Sequence of protein 1:
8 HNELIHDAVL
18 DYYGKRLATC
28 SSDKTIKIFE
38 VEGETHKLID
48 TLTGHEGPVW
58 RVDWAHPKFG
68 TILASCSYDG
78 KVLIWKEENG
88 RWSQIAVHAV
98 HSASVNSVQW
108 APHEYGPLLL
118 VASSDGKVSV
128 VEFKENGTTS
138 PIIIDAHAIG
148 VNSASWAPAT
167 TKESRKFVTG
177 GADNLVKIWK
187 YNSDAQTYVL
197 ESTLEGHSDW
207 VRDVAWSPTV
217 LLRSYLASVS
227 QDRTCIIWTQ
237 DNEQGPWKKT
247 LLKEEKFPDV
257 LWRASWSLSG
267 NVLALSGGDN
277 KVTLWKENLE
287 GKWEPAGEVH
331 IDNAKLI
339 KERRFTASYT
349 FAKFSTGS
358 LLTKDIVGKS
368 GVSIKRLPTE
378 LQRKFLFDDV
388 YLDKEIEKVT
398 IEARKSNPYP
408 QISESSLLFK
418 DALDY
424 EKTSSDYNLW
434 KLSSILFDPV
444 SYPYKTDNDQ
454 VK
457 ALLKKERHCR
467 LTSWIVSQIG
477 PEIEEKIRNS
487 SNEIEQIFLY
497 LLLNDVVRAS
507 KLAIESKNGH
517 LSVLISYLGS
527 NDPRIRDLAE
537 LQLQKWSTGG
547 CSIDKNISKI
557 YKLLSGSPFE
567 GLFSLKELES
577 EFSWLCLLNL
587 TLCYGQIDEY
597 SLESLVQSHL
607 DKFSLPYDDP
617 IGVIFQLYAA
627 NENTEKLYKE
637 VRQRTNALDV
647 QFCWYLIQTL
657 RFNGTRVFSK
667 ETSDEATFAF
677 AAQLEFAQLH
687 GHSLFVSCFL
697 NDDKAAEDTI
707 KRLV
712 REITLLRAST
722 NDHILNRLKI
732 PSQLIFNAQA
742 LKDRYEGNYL

Sequence of protein 2:
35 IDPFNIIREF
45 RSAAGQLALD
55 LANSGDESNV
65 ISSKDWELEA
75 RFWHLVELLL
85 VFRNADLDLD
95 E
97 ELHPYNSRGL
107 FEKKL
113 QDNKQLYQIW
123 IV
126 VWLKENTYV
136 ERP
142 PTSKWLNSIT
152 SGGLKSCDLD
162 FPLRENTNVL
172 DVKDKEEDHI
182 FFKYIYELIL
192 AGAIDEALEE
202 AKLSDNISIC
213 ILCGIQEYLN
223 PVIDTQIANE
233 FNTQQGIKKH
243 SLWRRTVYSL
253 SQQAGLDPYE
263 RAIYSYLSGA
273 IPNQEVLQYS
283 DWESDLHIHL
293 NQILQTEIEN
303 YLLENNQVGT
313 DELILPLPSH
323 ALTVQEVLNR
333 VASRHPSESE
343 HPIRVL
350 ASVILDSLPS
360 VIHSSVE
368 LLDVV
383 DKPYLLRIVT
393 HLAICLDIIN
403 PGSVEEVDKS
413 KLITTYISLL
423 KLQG

Residue-level contacts at the interface:
Residue V519 in protein 1 interacts with residue W245 in protein 2 (closest heavy-atom distance 3.4 Å).
Residue Y557 in protein 1 contacts residue S209 in protein 2 (closest heavy-atom distance 3.2 Å).
Residue Y523 in protein 1 contacts residue I239 in protein 2 (closest heavy-atom distance 3.4 Å).
Residue H516 in protein 1 contacts residue Y266 in protein 2 (closest heavy-atom distance 3.4 Å).
Residue K507 in protein 1 is in contact with residue I316 in protein 2 (closest heavy-atom distance 3.4 Å).
Residue S518 in protein 1 is in contact with residue T248 in protein 2 (closest heavy-atom distance 3.3 Å).
Residue I510 in protein 1 contacts residue S251 in protein 2 (closest heavy-atom distance 3.4 Å).
Residue R530 in protein 1 contacts residue G238 in protein 2 (closest heavy-atom distance 3.0 Å).
Residue G515 in protein 1 contacts residue F162 in protein 2 (closest heavy-atom distance 3.2 Å).
Residue N527 in protein 1 is in contact with residue Q236 in protein 2 (closest heavy-atom distance 3.3 Å).
Residue I549 in protein 1 is in contact with residue L160 in protein 2 (closest heavy-atom distance 3.6 Å).
Residue D450 in protein 1 contacts residue Y101 in protein 2 (closest heavy-atom distance 3.3 Å).
Residue P529 in protein 1 is in contact with residue Q236 in protein 2 (closest heavy-atom distance 3.1 Å).
Residue Y447 in protein 1 contacts residue Y101 in protein 2 (closest heavy-atom distance 3.5 Å).
Residue I549 in protein 1 is in contact with residue D159 in protein 2 (closest heavy-atom distance 2.6 Å).
Residue W542 in protein 1 contacts residue D159 in protein 2 (closest heavy-atom distance 3.5 Å).
Residue V503 in protein 1 is in contact with residue D313 in protein 2 (closest heavy-atom distance 3.3 Å).
Residue K541 in protein 1 contacts residue K203 in protein 2 (closest heavy-atom distance 3.5 Å).
Residue V519 in protein 1 is in contact with residue V249 in protein 2 (closest heavy-atom distance 3.5 Å).
Residue S522 in protein 1 interacts with residue L244 in protein 2 (closest heavy-atom distance 3.7 Å).
Residue H516 in protein 1 contacts residue E262 in protein 2 (closest heavy-atom distance 3.4 Å).
Residue S526 in protein 1 contacts residue G238 in protein 2 (closest heavy-atom distance 3.6 Å).
Residue Y523 in protein 1 interacts with residue I213 in protein 2 (closest heavy-atom distance 2.6 Å).
Residue T449 in protein 1 is in contact with residue Y101 in protein 2 (closest heavy-atom distance 3.1 Å).
Residue K513 in protein 1 is in contact with residue R165 in protein 2 (closest heavy-atom distance 3.6 Å).
Residue C547 in protein 1 is in contact with residue D159 in protein 2 (closest heavy-atom distance 2.9 Å).
Residue K541 in protein 1 interacts with residue D206 in protein 2 (closest heavy-atom distance 3.0 Å).
Residue S548 in protein 1 is in contact with residue K156 in protein 2 (closest heavy-atom distance 2.6 Å).
Residue Q538 in protein 1 contacts residue I208 in protein 2 (closest heavy-atom distance 3.0 Å).
Residue W542 in protein 1 contacts residue L160 in protein 2 (closest heavy-atom distance 3.1 Å).
Residue D450 in protein 1 is in contact with residue L98 in protein 2 (closest heavy-atom distance 3.0 Å).
Residue A457 in protein 1 contacts residue I225 in protein 2 (closest heavy-atom distance 3.4 Å).
Residue H516 in protein 1 contacts residue F162 in protein 2 (closest heavy-atom distance 2.8 Å).
Residue S526 in protein 1 interacts with residue K240 in protein 2 (closest heavy-atom distance 2.5 Å).
Residue I553 in protein 1 interacts with residue P163 in protein 2 (closest heavy-atom distance 3.6 Å).
Residue Y523 in protein 1 interacts with residue W245 in protein 2 (closest heavy-atom distance 2.6 Å).
Residue S526 in protein 1 interacts with residue I239 in protein 2 (closest heavy-atom distance 3.4 Å).
Residue S548 in protein 1 contacts residue D159 in protein 2 (closest heavy-atom distance 2.6 Å).
Residue R530 in protein 1 contacts residue E219 in protein 2 (closest heavy-atom distance 2.9 Å).
Residue H516 in protein 1 is in contact with residue L252 in protein 2 (closest heavy-atom distance 3.7 Å).
Residue I510 in protein 1 is in contact with residue Q255 in protein 2 (closest heavy-atom distance 3.6 Å).
Residue L537 in protein 1 is in contact with residue I208 in protein 2 (closest heavy-atom distance 3.4 Å).
Residue Y523 in protein 1 interacts with residue G216 in protein 2 (closest heavy-atom distance 3.0 Å).
Residue D528 in protein 1 interacts with residue G238 in protein 2 (closest heavy-atom distance 3.5 Å).
Residue V519 in protein 1 interacts with residue I213 in protein 2 (closest heavy-atom distance 3.7 Å).
Residue N451 in protein 1 contacts residue T227 in protein 2 (closest heavy-atom distance 3.4 Å).
Residue L534 in protein 1 contacts residue K203 in protein 2 (closest heavy-atom distance 3.4 Å).
Residue L517 in protein 1 interacts with residue F162 in protein 2 (closest heavy-atom distance 2.7 Å).
Residue V519 in protein 1 interacts with residue T248 in protein 2 (closest heavy-atom distance 3.3 Å).
Residue D594 in protein 1 is in contact with residue Q236 in protein 2 (closest heavy-atom distance 2.7 Å).
Residue C547 in protein 1 contacts residue I150 in protein 2 (closest heavy-atom distance 3.5 Å).
Residue Q538 in protein 1 contacts residue S209 in protein 2 (closest heavy-atom distance 2.6 Å).
Residue R530 in protein 1 interacts with residue Q237 in protein 2 (closest heavy-atom distance 2.9 Å).
Residue S548 in protein 1 contacts residue S157 in protein 2 (closest heavy-atom distance 3.2 Å).
Residue N514 in protein 1 interacts with residue F162 in protein 2 (closest heavy-atom distance 2.9 Å).
Residue C547 in protein 1 contacts residue K145 in protein 2 (closest heavy-atom distance 3.3 Å).
Residue G515 in protein 1 interacts with residue R165 in protein 2 (closest heavy-atom distance 3.0 Å).
Residue S522 in protein 1 interacts with residue K241 in protein 2 (closest heavy-atom distance 3.7 Å).
Residue S522 in protein 1 contacts residue W245 in protein 2 (closest heavy-atom distance 3.2 Å).
Residue W542 in protein 1 contacts residue K145 in protein 2 (closest heavy-atom distance 2.9 Å).

These two protein chains interact to form a complex.